Sequence of the first protein:
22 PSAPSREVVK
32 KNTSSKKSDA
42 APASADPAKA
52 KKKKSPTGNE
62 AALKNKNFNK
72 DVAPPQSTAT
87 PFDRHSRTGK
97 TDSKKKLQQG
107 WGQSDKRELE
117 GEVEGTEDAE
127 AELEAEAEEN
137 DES

Interface contacts:
Residue G144 in the second protein contacts residue N70 in the first protein (closest heavy-atom distance 5.0 Å).
Residue F128 in the second protein is in contact with residue A63 in the first protein (closest heavy-atom distance 3.1 Å).
Residue W129 in the second protein contacts residue K67 in the first protein (closest heavy-atom distance 3.7 Å).
Residue I125 in the second protein is in contact with residue A63 in the first protein (closest heavy-atom distance 4.4 Å).
Residue W129 in the second protein interacts with residue K65 in the first protein (closest heavy-atom distance 3.1 Å).
Residue W129 in the second protein is in contact with residue A62 in the first protein (closest heavy-atom distance 3.1 Å).
Residue I125 in the second protein interacts with residue G59 in the first protein (closest heavy-atom distance 3.7 Å).
Residue F128 in the second protein is in contact with residue N66 in the first protein (closest heavy-atom distance 3.3 Å).
Residue R120 in the second protein contacts residue G59 in the first protein (closest heavy-atom distance 4.0 Å).
Residue F128 in the second protein interacts with residue L64 in the first protein (closest heavy-atom distance 4.3 Å).
Residue R120 in the second protein contacts residue N60 in the first protein (closest heavy-atom distance 2.3 Å).
Residue F128 in the second protein interacts with residue A62 in the first protein (closest heavy-atom distance 4.0 Å).
Residue R120 in the second protein contacts residue A63 in the first protein (closest heavy-atom distance 4.2 Å).
Residue F128 in the second protein contacts residue K65 in the first protein (closest heavy-atom distance 3.3 Å).
Residue W129 in the second protein interacts with residue N66 in the first protein (closest heavy-atom distance 4.9 Å).
Residue L131 in the second protein interacts with residue K67 in the first protein (closest heavy-atom distance 4.3 Å).
Residue I125 in the second protein contacts residue A62 in the first protein (closest heavy-atom distance 3.7 Å).

Sequence of the second protein:
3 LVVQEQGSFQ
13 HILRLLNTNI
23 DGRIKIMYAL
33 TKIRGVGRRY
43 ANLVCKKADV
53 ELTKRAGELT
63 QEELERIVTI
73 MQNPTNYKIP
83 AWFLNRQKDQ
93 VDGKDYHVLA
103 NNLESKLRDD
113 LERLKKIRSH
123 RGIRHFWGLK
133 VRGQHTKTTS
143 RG

The following describes two proteins that form a bound complex.